These two protein chains interact to form a complex.

Sequence of the second protein:
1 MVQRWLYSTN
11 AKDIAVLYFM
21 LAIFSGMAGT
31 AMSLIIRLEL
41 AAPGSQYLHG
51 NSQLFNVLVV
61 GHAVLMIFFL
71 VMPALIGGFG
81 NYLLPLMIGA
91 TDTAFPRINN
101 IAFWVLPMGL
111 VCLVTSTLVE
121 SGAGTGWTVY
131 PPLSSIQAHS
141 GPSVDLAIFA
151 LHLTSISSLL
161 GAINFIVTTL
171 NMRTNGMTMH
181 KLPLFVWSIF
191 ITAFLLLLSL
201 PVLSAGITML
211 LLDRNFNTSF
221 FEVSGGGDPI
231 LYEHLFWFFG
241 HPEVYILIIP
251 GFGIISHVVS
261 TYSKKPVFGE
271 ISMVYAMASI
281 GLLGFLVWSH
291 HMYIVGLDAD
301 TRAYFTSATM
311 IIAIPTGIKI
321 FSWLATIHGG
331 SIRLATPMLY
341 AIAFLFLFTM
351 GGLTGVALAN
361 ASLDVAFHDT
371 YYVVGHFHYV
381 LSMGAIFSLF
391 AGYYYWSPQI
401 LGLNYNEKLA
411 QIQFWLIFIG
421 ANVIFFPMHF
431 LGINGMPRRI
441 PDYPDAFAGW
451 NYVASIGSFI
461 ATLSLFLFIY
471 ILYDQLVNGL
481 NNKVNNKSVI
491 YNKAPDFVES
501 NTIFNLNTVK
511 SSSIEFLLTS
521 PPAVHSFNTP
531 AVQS

Sequence of the first protein:
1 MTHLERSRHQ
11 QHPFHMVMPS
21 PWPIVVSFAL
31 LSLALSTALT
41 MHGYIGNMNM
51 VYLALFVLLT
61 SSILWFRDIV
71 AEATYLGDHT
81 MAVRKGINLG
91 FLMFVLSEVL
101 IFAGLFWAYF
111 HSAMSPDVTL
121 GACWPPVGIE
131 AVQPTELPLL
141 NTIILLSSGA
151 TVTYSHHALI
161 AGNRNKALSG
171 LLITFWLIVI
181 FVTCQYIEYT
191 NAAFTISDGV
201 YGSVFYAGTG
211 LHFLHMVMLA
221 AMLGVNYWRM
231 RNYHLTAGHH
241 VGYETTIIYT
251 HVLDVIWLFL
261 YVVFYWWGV

Residue-level contacts at the interface:
Residue I163 in the second protein is in contact with residue F94 in the first protein (closest heavy-atom distance 3.5 Å).
Residue A205 in the second protein interacts with residue I101 in the first protein (closest heavy-atom distance 3.9 Å).
Residue G225 in the second protein is in contact with residue V200 in the first protein (closest heavy-atom distance 2.6 Å).
Residue F95 in the second protein contacts residue I69 in the first protein (closest heavy-atom distance 3.9 Å).
Residue F149 in the second protein contacts residue T37 in the first protein (closest heavy-atom distance 3.8 Å).
Residue S219 in the second protein interacts with residue V200 in the first protein (closest heavy-atom distance 3.4 Å).
Residue G225 in the second protein interacts with residue G199 in the first protein (closest heavy-atom distance 3.1 Å).
Residue N100 in the second protein contacts residue P23 in the first protein (closest heavy-atom distance 3.2 Å).
Residue L231 in the second protein contacts residue A108 in the first protein (closest heavy-atom distance 3.2 Å).
Residue L231 in the second protein is in contact with residue H111 in the first protein (closest heavy-atom distance 3.7 Å).
Residue P530 in the second protein contacts residue Q11 in the first protein (closest heavy-atom distance 3.5 Å).
Residue I101 in the second protein interacts with residue P23 in the first protein (closest heavy-atom distance 3.6 Å).
Residue W104 in the second protein interacts with residue P23 in the first protein (closest heavy-atom distance 3.6 Å).
Residue F220 in the second protein is in contact with residue V204 in the first protein (closest heavy-atom distance 3.5 Å).
Residue F220 in the second protein interacts with residue A207 in the first protein (closest heavy-atom distance 3.5 Å).
Residue L212 in the second protein is in contact with residue L211 in the first protein (closest heavy-atom distance 3.6 Å).
Residue L198 in the second protein interacts with residue L100 in the first protein (closest heavy-atom distance 3.3 Å).
Residue T529 in the second protein is in contact with residue S7 in the first protein (closest heavy-atom distance 3.8 Å).
Residue T218 in the second protein is in contact with residue I196 in the first protein (closest heavy-atom distance 3.1 Å).
Residue F149 in the second protein is in contact with residue A34 in the first protein (closest heavy-atom distance 3.4 Å).
Residue L231 in the second protein is in contact with residue W107 in the first protein (closest heavy-atom distance 4.0 Å).
Residue N528 in the second protein contacts residue S7 in the first protein (closest heavy-atom distance 3.6 Å).
Residue M172 in the second protein contacts residue Q11 in the first protein (closest heavy-atom distance 3.9 Å).
Residue P142 in the second protein is in contact with residue A38 in the first protein (closest heavy-atom distance 3.5 Å).
Residue N215 in the second protein interacts with residue M41 in the first protein (closest heavy-atom distance 3.0 Å).
Residue N171 in the second protein contacts residue A82 in the first protein (closest heavy-atom distance 3.7 Å).
Residue Q3 in the second protein is in contact with residue P19 in the first protein (closest heavy-atom distance 3.5 Å).
Residue Y7 in the second protein interacts with residue I24 in the first protein (closest heavy-atom distance 3.5 Å).
Residue G227 in the second protein interacts with residue L120 in the first protein (closest heavy-atom distance 3.2 Å).
Residue P96 in the second protein interacts with residue F14 in the first protein (closest heavy-atom distance 3.4 Å).
Residue T91 in the second protein is in contact with residue H12 in the first protein (closest heavy-atom distance 2.6 Å).
Residue L197 in the second protein contacts residue M93 in the first protein (closest heavy-atom distance 3.5 Å).
Residue N528 in the second protein is in contact with residue Q11 in the first protein (closest heavy-atom distance 2.5 Å).
Residue I166 in the second protein interacts with residue L89 in the first protein (closest heavy-atom distance 3.8 Å).
Residue V167 in the second protein is in contact with residue G86 in the first protein (closest heavy-atom distance 3.8 Å).
Residue L197 in the second protein contacts residue L96 in the first protein (closest heavy-atom distance 3.6 Å).
Residue D145 in the second protein contacts residue T37 in the first protein (closest heavy-atom distance 3.9 Å).
Residue N171 in the second protein interacts with residue K85 in the first protein (closest heavy-atom distance 3.3 Å).
Residue W104 in the second protein is in contact with residue S27 in the first protein (closest heavy-atom distance 3.2 Å).
Residue F527 in the second protein interacts with residue H12 in the first protein (closest heavy-atom distance 3.8 Å).
Residue Y7 in the second protein is in contact with residue P21 in the first protein (closest heavy-atom distance 3.4 Å).
Residue F95 in the second protein contacts residue W65 in the first protein (closest heavy-atom distance 3.8 Å).
Residue P142 in the second protein is in contact with residue H42 in the first protein (closest heavy-atom distance 3.4 Å).
Residue G226 in the second protein contacts residue L120 in the first protein (closest heavy-atom distance 3.5 Å).
Residue N171 in the second protein contacts residue G86 in the first protein (closest heavy-atom distance 3.1 Å).
Residue T9 in the second protein interacts with residue F14 in the first protein (closest heavy-atom distance 3.8 Å).
Residue D228 in the second protein interacts with residue L120 in the first protein (closest heavy-atom distance 3.4 Å).
Residue M108 in the second protein is in contact with residue L31 in the first protein (closest heavy-atom distance 3.4 Å).
Residue M108 in the second protein is in contact with residue S27 in the first protein (closest heavy-atom distance 3.5 Å).
Residue D92 in the second protein contacts residue F14 in the first protein (closest heavy-atom distance 3.9 Å).
Residue I163 in the second protein is in contact with residue M93 in the first protein (closest heavy-atom distance 3.4 Å).
Residue D145 in the second protein contacts residue A38 in the first protein (closest heavy-atom distance 3.3 Å).
Residue P201 in the second protein interacts with residue I101 in the first protein (closest heavy-atom distance 3.2 Å).
Residue L235 in the second protein contacts residue W107 in the first protein (closest heavy-atom distance 3.6 Å).
Residue R97 in the second protein is in contact with residue V17 in the first protein (closest heavy-atom distance 3.4 Å).
Residue L170 in the second protein contacts residue L89 in the first protein (closest heavy-atom distance 3.7 Å).
Residue P201 in the second protein contacts residue L100 in the first protein (closest heavy-atom distance 3.6 Å).
Residue Y7 in the second protein interacts with residue P19 in the first protein (closest heavy-atom distance 3.1 Å).
Residue D145 in the second protein contacts residue M41 in the first protein (closest heavy-atom distance 3.4 Å).
Residue G227 in the second protein interacts with residue V200 in the first protein (closest heavy-atom distance 3.8 Å).